Contacts between the two chains:
Residue L53 in protein 1 is in contact with residue L5 in protein 2 (closest heavy-atom distance 3.8 Å).
Residue L53 in protein 1 interacts with residue S4 in protein 2 (closest heavy-atom distance 3.3 Å).
Residue I54 in protein 1 interacts with residue S4 in protein 2 (closest heavy-atom distance 2.7 Å).
Residue I54 in protein 1 interacts with residue T2 in protein 2 (closest heavy-atom distance 3.1 Å).
Residue E56 in protein 1 is in contact with residue T2 in protein 2 (closest heavy-atom distance 4.2 Å).
Residue S52 in protein 1 interacts with residue S4 in protein 2 (closest heavy-atom distance 4.8 Å).
Residue V43 in protein 1 is in contact with residue F8 in protein 2 (closest heavy-atom distance 3.6 Å).
Residue I40 in protein 1 is in contact with residue L12 in protein 2 (closest heavy-atom distance 4.0 Å).
Residue I54 in protein 1 contacts residue L5 in protein 2 (closest heavy-atom distance 4.4 Å).
Residue E56 in protein 1 interacts with residue M1 in protein 2 (closest heavy-atom distance 3.5 Å).
Residue I55 in protein 1 contacts residue S4 in protein 2 (closest heavy-atom distance 4.7 Å).
Residue I44 in protein 1 contacts residue F8 in protein 2 (closest heavy-atom distance 3.5 Å).
Residue L53 in protein 1 interacts with residue F8 in protein 2 (closest heavy-atom distance 3.7 Å).
Residue I55 in protein 1 contacts residue T2 in protein 2 (closest heavy-atom distance 4.8 Å).
Residue Q47 in protein 1 interacts with residue F8 in protein 2 (closest heavy-atom distance 3.1 Å).

Sequence of protein 1:
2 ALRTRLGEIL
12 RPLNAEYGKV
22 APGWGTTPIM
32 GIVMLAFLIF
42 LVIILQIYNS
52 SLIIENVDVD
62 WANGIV

Sequence of protein 2:
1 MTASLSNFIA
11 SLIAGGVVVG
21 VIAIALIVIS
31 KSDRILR

This data describes a binding interaction between two proteins.